Sequence of protein 2:
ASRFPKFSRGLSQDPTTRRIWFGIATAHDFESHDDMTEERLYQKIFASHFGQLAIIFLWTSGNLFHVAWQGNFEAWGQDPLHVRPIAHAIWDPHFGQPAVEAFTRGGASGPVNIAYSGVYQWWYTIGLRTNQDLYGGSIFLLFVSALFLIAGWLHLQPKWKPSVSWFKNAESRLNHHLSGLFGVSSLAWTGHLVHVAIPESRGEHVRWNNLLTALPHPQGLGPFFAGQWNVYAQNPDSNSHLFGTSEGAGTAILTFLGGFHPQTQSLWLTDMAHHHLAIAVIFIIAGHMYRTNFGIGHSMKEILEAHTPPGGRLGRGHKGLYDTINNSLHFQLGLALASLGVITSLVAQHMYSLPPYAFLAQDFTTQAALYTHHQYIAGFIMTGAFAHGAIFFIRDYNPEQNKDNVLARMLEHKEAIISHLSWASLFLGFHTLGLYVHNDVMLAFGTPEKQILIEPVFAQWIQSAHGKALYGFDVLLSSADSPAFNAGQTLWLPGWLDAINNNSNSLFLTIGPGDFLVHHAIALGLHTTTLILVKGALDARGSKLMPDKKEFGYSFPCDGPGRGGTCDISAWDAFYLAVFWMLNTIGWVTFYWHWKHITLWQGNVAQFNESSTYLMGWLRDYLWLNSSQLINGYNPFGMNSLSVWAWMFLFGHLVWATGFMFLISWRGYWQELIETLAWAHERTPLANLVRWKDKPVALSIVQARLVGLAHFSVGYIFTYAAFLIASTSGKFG

Residue-level contacts at the interface:
Residue W153 in protein 2 is in contact with residue S27 in protein 1 (closest heavy-atom distance 3.7 Å).
Residue L149 in protein 2 is in contact with residue T17 in protein 1 (closest heavy-atom distance 3.5 Å).
Residue L142 in protein 2 is in contact with residue A14 in protein 1 (closest heavy-atom distance 3.9 Å).
Residue W153 in protein 2 contacts residue L24 in protein 1 (closest heavy-atom distance 3.5 Å).
Residue L142 in protein 2 is in contact with residue S13 in protein 1 (closest heavy-atom distance 3.7 Å).
Residue W153 in protein 2 contacts residue R23 in protein 1 (closest heavy-atom distance 3.9 Å).
Residue A146 in protein 2 contacts residue L20 in protein 1 (closest heavy-atom distance 3.6 Å).
Residue L156 in protein 2 interacts with residue L28 in protein 1 (closest heavy-atom distance 3.9 Å).
Residue F65 in protein 2 is in contact with residue S1 in protein 1 (closest heavy-atom distance 3.8 Å).
Residue L142 in protein 2 contacts residue A10 in protein 1 (closest heavy-atom distance 3.9 Å).
Residue G51 in protein 2 is in contact with residue L24 in protein 1 (closest heavy-atom distance 4.3 Å).
Residue S48 in protein 2 contacts residue L28 in protein 1 (closest heavy-atom distance 4.6 Å).
Residue K6 in protein 2 is in contact with residue Y29 in protein 1 (closest heavy-atom distance 3.3 Å).
Residue G152 in protein 2 contacts residue L24 in protein 1 (closest heavy-atom distance 3.5 Å).
Residue F65 in protein 2 contacts residue A10 in protein 1 (closest heavy-atom distance 4.0 Å).
Residue Q132 in protein 2 interacts with residue S1 in protein 1 (closest heavy-atom distance 4.9 Å).
Residue W69 in protein 2 interacts with residue S1 in protein 1 (closest heavy-atom distance 3.5 Å).
Residue K44 in protein 2 is in contact with residue L28 in protein 1 (closest heavy-atom distance 4.4 Å).
Residue L149 in protein 2 interacts with residue L24 in protein 1 (closest heavy-atom distance 3.5 Å).
Residue A47 in protein 2 interacts with residue L24 in protein 1 (closest heavy-atom distance 4.5 Å).
Residue L142 in protein 2 is in contact with residue T17 in protein 1 (closest heavy-atom distance 3.9 Å).
Residue L149 in protein 2 interacts with residue L20 in protein 1 (closest heavy-atom distance 4.1 Å).
Residue L58 in protein 2 interacts with residue T17 in protein 1 (closest heavy-atom distance 4.0 Å).
Residue Q132 in protein 2 is in contact with residue Q6 in protein 1 (closest heavy-atom distance 3.5 Å).
Residue Y135 in protein 2 is in contact with residue Q6 in protein 1 (closest heavy-atom distance 2.4 Å).
Residue W69 in protein 2 interacts with residue I7 in protein 1 (closest heavy-atom distance 3.9 Å).
Residue A68 in protein 2 contacts residue S1 in protein 1 (closest heavy-atom distance 3.8 Å).
Residue A47 in protein 2 interacts with residue L28 in protein 1 (closest heavy-atom distance 3.6 Å).
Residue L149 in protein 2 contacts residue A21 in protein 1 (closest heavy-atom distance 3.7 Å).
Residue Q132 in protein 2 is in contact with residue S3 in protein 1 (closest heavy-atom distance 4.6 Å).
Residue S145 in protein 2 interacts with residue T17 in protein 1 (closest heavy-atom distance 4.4 Å).
Residue N131 in protein 2 is in contact with residue I2 in protein 1 (closest heavy-atom distance 4.7 Å).
Residue A146 in protein 2 is in contact with residue T17 in protein 1 (closest heavy-atom distance 4.0 Å).
Residue N131 in protein 2 is in contact with residue S1 in protein 1 (closest heavy-atom distance 4.0 Å).
Residue Y135 in protein 2 contacts residue S1 in protein 1 (closest heavy-atom distance 3.6 Å).
Residue Q132 in protein 2 is in contact with residue I2 in protein 1 (closest heavy-atom distance 3.5 Å).
Residue L156 in protein 2 interacts with residue S27 in protein 1 (closest heavy-atom distance 3.4 Å).
Residue Y135 in protein 2 contacts residue I7 in protein 1 (closest heavy-atom distance 4.4 Å).
Residue F65 in protein 2 contacts residue I7 in protein 1 (closest heavy-atom distance 4.5 Å).
Residue Q157 in protein 2 contacts residue S27 in protein 1 (closest heavy-atom distance 4.6 Å).
Residue I150 in protein 2 interacts with residue L20 in protein 1 (closest heavy-atom distance 3.7 Å).
Residue Y135 in protein 2 is in contact with residue A10 in protein 1 (closest heavy-atom distance 3.7 Å).
Residue A68 in protein 2 contacts residue I2 in protein 1 (closest heavy-atom distance 4.9 Å).
Residue L156 in protein 2 contacts residue L24 in protein 1 (closest heavy-atom distance 4.9 Å).
Residue Y135 in protein 2 interacts with residue V9 in protein 1 (closest heavy-atom distance 3.5 Å).

This data describes a binding interaction between two proteins.

Sequence of protein 1:
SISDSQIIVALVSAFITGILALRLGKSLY